Sequence of chain A:
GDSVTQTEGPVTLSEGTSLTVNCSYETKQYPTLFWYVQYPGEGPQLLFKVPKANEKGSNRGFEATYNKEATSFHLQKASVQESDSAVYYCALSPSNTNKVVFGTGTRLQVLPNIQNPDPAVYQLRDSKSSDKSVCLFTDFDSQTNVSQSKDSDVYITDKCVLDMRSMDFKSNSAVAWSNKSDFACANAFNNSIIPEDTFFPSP

Sequence of chain B:
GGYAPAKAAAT

Residue-level contacts at the interface:
Residue N96 in chain A is in contact with residue A5 in chain B (closest heavy-atom distance 4.6 Å).
Residue N96 in chain A contacts residue Y3 in chain B (closest heavy-atom distance 4.3 Å).

The following describes two proteins that form a bound complex.